Sequence of the first protein:
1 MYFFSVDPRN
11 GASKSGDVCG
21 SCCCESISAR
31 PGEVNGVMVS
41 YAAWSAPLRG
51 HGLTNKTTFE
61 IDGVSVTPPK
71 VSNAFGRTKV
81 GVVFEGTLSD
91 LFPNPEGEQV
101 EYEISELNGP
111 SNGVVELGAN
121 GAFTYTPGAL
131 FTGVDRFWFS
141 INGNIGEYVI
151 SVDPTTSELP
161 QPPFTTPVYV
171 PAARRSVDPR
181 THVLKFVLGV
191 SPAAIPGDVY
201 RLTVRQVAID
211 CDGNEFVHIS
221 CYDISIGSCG

Residue-level contacts at the interface:
Residue K375 in the second protein contacts residue S65 in the first protein (closest heavy-atom distance 3.8 Å).
Residue K375 in the second protein is in contact with residue V64 in the first protein (closest heavy-atom distance 4.7 Å).
Residue E374 in the second protein contacts residue V199 in the first protein (closest heavy-atom distance 4.6 Å).
Residue K375 in the second protein interacts with residue V199 in the first protein (closest heavy-atom distance 4.3 Å).
Residue N376 in the second protein contacts residue C22 in the first protein (closest heavy-atom distance 4.5 Å).
Residue D229 in the second protein interacts with residue E96 in the first protein (closest heavy-atom distance 4.7 Å).

Sequence of the second protein:
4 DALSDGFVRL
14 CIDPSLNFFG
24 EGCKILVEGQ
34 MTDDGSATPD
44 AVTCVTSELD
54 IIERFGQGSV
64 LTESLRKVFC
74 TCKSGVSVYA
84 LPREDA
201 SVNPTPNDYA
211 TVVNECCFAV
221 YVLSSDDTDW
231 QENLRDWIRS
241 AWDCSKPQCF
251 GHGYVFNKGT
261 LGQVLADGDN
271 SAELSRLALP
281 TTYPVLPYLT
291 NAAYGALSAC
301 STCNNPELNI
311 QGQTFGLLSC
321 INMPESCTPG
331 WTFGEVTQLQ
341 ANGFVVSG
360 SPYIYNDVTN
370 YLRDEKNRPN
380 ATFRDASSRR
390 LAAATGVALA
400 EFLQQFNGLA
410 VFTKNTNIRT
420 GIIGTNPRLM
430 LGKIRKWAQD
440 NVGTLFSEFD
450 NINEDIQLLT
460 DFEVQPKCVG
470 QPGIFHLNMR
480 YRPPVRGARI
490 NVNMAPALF

This data describes a binding interaction between two proteins.